Sequence of the second protein:
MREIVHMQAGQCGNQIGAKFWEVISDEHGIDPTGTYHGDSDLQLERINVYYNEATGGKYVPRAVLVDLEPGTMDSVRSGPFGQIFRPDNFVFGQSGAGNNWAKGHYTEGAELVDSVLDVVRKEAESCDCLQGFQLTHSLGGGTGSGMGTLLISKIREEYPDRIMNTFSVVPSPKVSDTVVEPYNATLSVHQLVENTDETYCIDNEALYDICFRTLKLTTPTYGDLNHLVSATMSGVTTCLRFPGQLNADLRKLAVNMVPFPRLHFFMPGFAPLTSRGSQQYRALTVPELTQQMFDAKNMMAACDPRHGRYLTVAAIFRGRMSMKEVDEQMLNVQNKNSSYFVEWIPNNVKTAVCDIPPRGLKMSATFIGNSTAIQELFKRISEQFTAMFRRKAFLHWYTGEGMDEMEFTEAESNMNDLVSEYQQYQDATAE

This data describes a binding interaction between two proteins.

Interface contacts:
Residue K336 in the second protein is in contact with residue S158 in the first protein (closest heavy-atom distance 4.4 Å).
Residue N337 in the second protein contacts residue S158 in the first protein (closest heavy-atom distance 3.6 Å).
Residue K336 in the second protein interacts with residue V156 in the first protein (closest heavy-atom distance 3.4 Å).
Residue L331 in the second protein contacts residue L144 in the first protein (closest heavy-atom distance 3.9 Å).
Residue P287 in the second protein interacts with residue K154 in the first protein (closest heavy-atom distance 3.5 Å).
Residue R213 in the second protein is in contact with residue G167 in the first protein (closest heavy-atom distance 3.5 Å).
Residue K297 in the second protein contacts residue R160 in the first protein (closest heavy-atom distance 3.7 Å).
Residue K174 in the second protein is in contact with residue D169 in the first protein (closest heavy-atom distance 3.0 Å).
Residue P287 in the second protein interacts with residue P155 in the first protein (closest heavy-atom distance 3.6 Å).
Residue R213 in the second protein interacts with residue G166 in the first protein (closest heavy-atom distance 3.6 Å).
Residue N332 in the second protein contacts residue G146 in the first protein (closest heavy-atom distance 3.3 Å).
Residue Y310 in the second protein interacts with residue M159 in the first protein (closest heavy-atom distance 3.6 Å).
Residue Q329 in the second protein interacts with residue P155 in the first protein (closest heavy-atom distance 3.1 Å).
Residue V333 in the second protein contacts residue M159 in the first protein (closest heavy-atom distance 4.2 Å).
Residue D304 in the second protein interacts with residue R162 in the first protein (closest heavy-atom distance 2.9 Å).
Residue D209 in the second protein interacts with residue G167 in the first protein (closest heavy-atom distance 3.9 Å).
Residue D295 in the second protein contacts residue R160 in the first protein (closest heavy-atom distance 2.5 Å).
Residue N332 in the second protein is in contact with residue V156 in the first protein (closest heavy-atom distance 3.3 Å).
Residue K336 in the second protein interacts with residue Y157 in the first protein (closest heavy-atom distance 3.5 Å).
Residue F294 in the second protein interacts with residue R160 in the first protein (closest heavy-atom distance 4.2 Å).
Residue R306 in the second protein contacts residue M159 in the first protein (closest heavy-atom distance 3.4 Å).
Residue Q291 in the second protein contacts residue Y157 in the first protein (closest heavy-atom distance 3.6 Å).
Residue Y340 in the second protein interacts with residue M159 in the first protein (closest heavy-atom distance 4.2 Å).
Residue R306 in the second protein interacts with residue G161 in the first protein (closest heavy-atom distance 3.5 Å).
Residue F294 in the second protein is in contact with residue M159 in the first protein (closest heavy-atom distance 4.0 Å).
Residue V333 in the second protein interacts with residue V156 in the first protein (closest heavy-atom distance 4.0 Å).
Residue L331 in the second protein contacts residue G145 in the first protein (closest heavy-atom distance 3.8 Å).
Residue K297 in the second protein interacts with residue R162 in the first protein (closest heavy-atom distance 4.0 Å).
Residue N332 in the second protein is in contact with residue P155 in the first protein (closest heavy-atom distance 4.1 Å).
Residue K297 in the second protein interacts with residue G161 in the first protein (closest heavy-atom distance 2.6 Å).
Residue F294 in the second protein contacts residue S158 in the first protein (closest heavy-atom distance 4.0 Å).
Residue A206 in the second protein is in contact with residue R162 in the first protein (closest heavy-atom distance 3.5 Å).
Residue Q329 in the second protein is in contact with residue Y157 in the first protein (closest heavy-atom distance 4.0 Å).
Residue D304 in the second protein contacts residue G161 in the first protein (closest heavy-atom distance 3.8 Å).
Residue K297 in the second protein is in contact with residue N163 in the first protein (closest heavy-atom distance 3.5 Å).
Residue N332 in the second protein interacts with residue G145 in the first protein (closest heavy-atom distance 2.9 Å).
Residue E328 in the second protein is in contact with residue K154 in the first protein (closest heavy-atom distance 3.3 Å).
Residue E328 in the second protein interacts with residue I143 in the first protein (closest heavy-atom distance 4.4 Å).
Residue E288 in the second protein is in contact with residue Y157 in the first protein (closest heavy-atom distance 4.4 Å).
Residue E328 in the second protein contacts residue G145 in the first protein (closest heavy-atom distance 3.6 Å).
Residue R213 in the second protein contacts residue M165 in the first protein (closest heavy-atom distance 2.7 Å).
Residue A296 in the second protein is in contact with residue G161 in the first protein (closest heavy-atom distance 3.4 Å).
Residue A302 in the second protein is in contact with residue R162 in the first protein (closest heavy-atom distance 3.5 Å).
Residue A296 in the second protein interacts with residue R162 in the first protein (closest heavy-atom distance 2.9 Å).
Residue N337 in the second protein contacts residue Y157 in the first protein (closest heavy-atom distance 3.5 Å).
Residue Q329 in the second protein interacts with residue K154 in the first protein (closest heavy-atom distance 3.3 Å).
Residue A301 in the second protein is in contact with residue R162 in the first protein (closest heavy-atom distance 4.2 Å).
Residue R306 in the second protein contacts residue R160 in the first protein (closest heavy-atom distance 3.0 Å).
Residue F212 in the second protein contacts residue F168 in the first protein (closest heavy-atom distance 3.8 Å).
Residue E205 in the second protein is in contact with residue F168 in the first protein (closest heavy-atom distance 3.7 Å).
Residue M299 in the second protein is in contact with residue R162 in the first protein (closest heavy-atom distance 3.4 Å).
Residue E325 in the second protein contacts residue K154 in the first protein (closest heavy-atom distance 3.5 Å).
Residue D209 in the second protein interacts with residue F168 in the first protein (closest heavy-atom distance 4.0 Å).
Residue P287 in the second protein contacts residue Y157 in the first protein (closest heavy-atom distance 3.4 Å).
Residue N337 in the second protein is in contact with residue M159 in the first protein (closest heavy-atom distance 3.3 Å).
Residue A296 in the second protein interacts with residue M159 in the first protein (closest heavy-atom distance 4.4 Å).
Residue Q291 in the second protein interacts with residue R160 in the first protein (closest heavy-atom distance 3.1 Å).
Residue Y208 in the second protein interacts with residue F168 in the first protein (closest heavy-atom distance 3.6 Å).
Residue R213 in the second protein is in contact with residue N163 in the first protein (closest heavy-atom distance 2.5 Å).
Residue A296 in the second protein interacts with residue R160 in the first protein (closest heavy-atom distance 3.4 Å).

Sequence of the first protein:
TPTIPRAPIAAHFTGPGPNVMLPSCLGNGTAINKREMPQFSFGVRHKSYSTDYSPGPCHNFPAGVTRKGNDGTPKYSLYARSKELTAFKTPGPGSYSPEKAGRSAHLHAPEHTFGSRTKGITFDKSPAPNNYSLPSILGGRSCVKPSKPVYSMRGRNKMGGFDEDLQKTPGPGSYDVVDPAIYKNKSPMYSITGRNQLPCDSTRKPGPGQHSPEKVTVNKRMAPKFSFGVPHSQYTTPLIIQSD